These two protein chains interact to form a complex.

Sequence of protein 2:
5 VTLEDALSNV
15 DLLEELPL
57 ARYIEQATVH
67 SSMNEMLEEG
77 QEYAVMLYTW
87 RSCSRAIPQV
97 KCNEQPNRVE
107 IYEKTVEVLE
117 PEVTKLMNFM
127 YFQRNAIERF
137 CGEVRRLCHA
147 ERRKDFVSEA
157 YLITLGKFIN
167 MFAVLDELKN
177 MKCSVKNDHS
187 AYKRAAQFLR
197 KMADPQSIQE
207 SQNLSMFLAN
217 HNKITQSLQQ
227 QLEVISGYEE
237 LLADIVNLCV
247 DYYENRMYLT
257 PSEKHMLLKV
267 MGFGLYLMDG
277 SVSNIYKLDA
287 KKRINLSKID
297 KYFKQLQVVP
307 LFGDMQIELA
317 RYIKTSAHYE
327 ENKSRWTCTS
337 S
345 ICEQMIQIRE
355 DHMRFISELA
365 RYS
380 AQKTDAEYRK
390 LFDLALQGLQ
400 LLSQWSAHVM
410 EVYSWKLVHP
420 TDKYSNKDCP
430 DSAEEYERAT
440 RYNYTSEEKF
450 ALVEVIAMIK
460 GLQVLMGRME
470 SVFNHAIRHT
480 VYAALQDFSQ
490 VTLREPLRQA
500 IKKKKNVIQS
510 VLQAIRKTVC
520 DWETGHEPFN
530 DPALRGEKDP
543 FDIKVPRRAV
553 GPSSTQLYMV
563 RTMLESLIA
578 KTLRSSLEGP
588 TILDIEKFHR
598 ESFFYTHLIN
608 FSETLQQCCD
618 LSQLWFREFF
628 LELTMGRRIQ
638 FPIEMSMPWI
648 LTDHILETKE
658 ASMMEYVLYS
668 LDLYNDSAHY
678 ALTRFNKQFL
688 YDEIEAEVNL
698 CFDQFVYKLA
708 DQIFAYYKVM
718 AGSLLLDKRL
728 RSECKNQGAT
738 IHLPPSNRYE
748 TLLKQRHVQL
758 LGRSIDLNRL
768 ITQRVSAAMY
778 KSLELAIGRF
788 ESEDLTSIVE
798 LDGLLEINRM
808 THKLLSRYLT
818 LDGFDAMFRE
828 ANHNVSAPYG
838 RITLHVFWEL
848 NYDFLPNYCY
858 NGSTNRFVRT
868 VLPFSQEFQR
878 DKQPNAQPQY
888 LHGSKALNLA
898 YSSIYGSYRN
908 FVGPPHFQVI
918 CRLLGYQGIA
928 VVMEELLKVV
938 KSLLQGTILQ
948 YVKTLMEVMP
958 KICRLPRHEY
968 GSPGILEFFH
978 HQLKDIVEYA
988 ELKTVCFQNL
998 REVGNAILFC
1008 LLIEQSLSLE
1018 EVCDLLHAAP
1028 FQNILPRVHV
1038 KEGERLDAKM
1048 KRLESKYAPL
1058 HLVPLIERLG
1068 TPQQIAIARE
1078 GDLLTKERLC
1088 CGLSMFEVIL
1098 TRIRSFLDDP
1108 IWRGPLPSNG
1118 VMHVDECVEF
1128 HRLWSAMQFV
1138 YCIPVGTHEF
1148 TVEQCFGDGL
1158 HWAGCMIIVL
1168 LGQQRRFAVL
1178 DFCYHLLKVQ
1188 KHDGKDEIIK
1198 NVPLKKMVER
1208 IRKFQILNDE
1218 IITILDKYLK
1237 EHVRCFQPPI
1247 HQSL

Sequence of protein 1:
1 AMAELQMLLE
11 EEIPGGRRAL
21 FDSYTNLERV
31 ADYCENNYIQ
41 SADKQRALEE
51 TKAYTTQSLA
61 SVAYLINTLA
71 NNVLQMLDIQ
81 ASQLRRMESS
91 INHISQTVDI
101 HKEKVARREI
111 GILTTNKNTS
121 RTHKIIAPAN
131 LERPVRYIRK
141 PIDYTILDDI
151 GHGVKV

Interface contacts:
Residue R1099 in protein 2 contacts residue I112 in protein 1 (closest heavy-atom distance 4.4 Å).
Residue L1081 in protein 2 interacts with residue K104 in protein 1 (closest heavy-atom distance 4.4 Å).
Residue K1227 in protein 2 is in contact with residue N118 in protein 1 (closest heavy-atom distance 3.4 Å).
Residue L1086 in protein 2 interacts with residue T114 in protein 1 (closest heavy-atom distance 3.9 Å).
Residue I926 in protein 2 interacts with residue I110 in protein 1 (closest heavy-atom distance 3.8 Å).
Residue M1092 in protein 2 is in contact with residue I110 in protein 1 (closest heavy-atom distance 3.8 Å).
Residue S1091 in protein 2 interacts with residue T114 in protein 1 (closest heavy-atom distance 3.4 Å).
Residue S1091 in protein 2 interacts with residue K117 in protein 1 (closest heavy-atom distance 4.0 Å).
Residue V1095 in protein 2 contacts residue L113 in protein 1 (closest heavy-atom distance 3.4 Å).
Residue L1086 in protein 2 is in contact with residue I110 in protein 1 (closest heavy-atom distance 4.1 Å).
Residue I1074 in protein 2 contacts residue T97 in protein 1 (closest heavy-atom distance 4.1 Å).
Residue Q924 in protein 2 interacts with residue K102 in protein 1 (closest heavy-atom distance 4.4 Å).
Residue S1091 in protein 2 contacts residue T115 in protein 1 (closest heavy-atom distance 2.8 Å).
Residue E931 in protein 2 contacts residue I112 in protein 1 (closest heavy-atom distance 3.9 Å).
Residue A927 in protein 2 contacts residue E109 in protein 1 (closest heavy-atom distance 3.8 Å).
Residue G1089 in protein 2 interacts with residue N116 in protein 1 (closest heavy-atom distance 3.5 Å).
Residue L1080 in protein 2 interacts with residue R107 in protein 1 (closest heavy-atom distance 4.6 Å).
Residue G1089 in protein 2 contacts residue K117 in protein 1 (closest heavy-atom distance 3.0 Å).
Residue R1085 in protein 2 contacts residue R107 in protein 1 (closest heavy-atom distance 3.8 Å).
Residue E1084 in protein 2 interacts with residue R107 in protein 1 (closest heavy-atom distance 2.9 Å).
Residue G1089 in protein 2 interacts with residue T115 in protein 1 (closest heavy-atom distance 4.2 Å).
Residue L1090 in protein 2 interacts with residue T114 in protein 1 (closest heavy-atom distance 4.1 Å).
Residue Q1071 in protein 2 interacts with residue H93 in protein 1 (closest heavy-atom distance 3.7 Å).
Residue K1227 in protein 2 contacts residue N116 in protein 1 (closest heavy-atom distance 3.6 Å).
Residue L1090 in protein 2 is in contact with residue N116 in protein 1 (closest heavy-atom distance 3.5 Å).
Residue E931 in protein 2 is in contact with residue L113 in protein 1 (closest heavy-atom distance 3.8 Å).
Residue L1081 in protein 2 is in contact with residue R107 in protein 1 (closest heavy-atom distance 2.7 Å).
Residue I1074 in protein 2 is in contact with residue H93 in protein 1 (closest heavy-atom distance 3.7 Å).
Residue L1081 in protein 2 interacts with residue I100 in protein 1 (closest heavy-atom distance 4.1 Å).
Residue L1090 in protein 2 contacts residue K117 in protein 1 (closest heavy-atom distance 3.7 Å).
Residue I1074 in protein 2 interacts with residue I100 in protein 1 (closest heavy-atom distance 3.8 Å).
Residue Q924 in protein 2 is in contact with residue A106 in protein 1 (closest heavy-atom distance 3.8 Å).
Residue E1094 in protein 2 is in contact with residue T115 in protein 1 (closest heavy-atom distance 3.5 Å).
Residue L1090 in protein 2 interacts with residue T115 in protein 1 (closest heavy-atom distance 3.3 Å).
Residue L1081 in protein 2 is in contact with residue E103 in protein 1 (closest heavy-atom distance 3.8 Å).
Residue C1087 in protein 2 is in contact with residue K117 in protein 1 (closest heavy-atom distance 3.4 Å).
Residue M930 in protein 2 is in contact with residue L113 in protein 1 (closest heavy-atom distance 3.8 Å).
Residue I1074 in protein 2 interacts with residue Q96 in protein 1 (closest heavy-atom distance 3.5 Å).
Residue S1091 in protein 2 contacts residue L113 in protein 1 (closest heavy-atom distance 4.0 Å).
Residue M1092 in protein 2 is in contact with residue T114 in protein 1 (closest heavy-atom distance 3.8 Å).
Residue E1077 in protein 2 is in contact with residue I100 in protein 1 (closest heavy-atom distance 3.9 Å).
Residue M1092 in protein 2 is in contact with residue L113 in protein 1 (closest heavy-atom distance 3.3 Å).
Residue Q1070 in protein 2 contacts residue H93 in protein 1 (closest heavy-atom distance 4.4 Å).
Residue L934 in protein 2 contacts residue L113 in protein 1 (closest heavy-atom distance 4.2 Å).
Residue I1096 in protein 2 is in contact with residue L113 in protein 1 (closest heavy-atom distance 4.0 Å).
Residue R1099 in protein 2 is in contact with residue L113 in protein 1 (closest heavy-atom distance 3.8 Å).
Residue Q924 in protein 2 contacts residue V105 in protein 1 (closest heavy-atom distance 3.9 Å).
Residue V1095 in protein 2 interacts with residue T114 in protein 1 (closest heavy-atom distance 3.6 Å).
Residue V1095 in protein 2 is in contact with residue I112 in protein 1 (closest heavy-atom distance 4.3 Å).
Residue A927 in protein 2 contacts residue L113 in protein 1 (closest heavy-atom distance 3.9 Å).
Residue A927 in protein 2 interacts with residue I110 in protein 1 (closest heavy-atom distance 3.7 Å).
Residue Y923 in protein 2 is in contact with residue E103 in protein 1 (closest heavy-atom distance 3.3 Å).
Residue Y923 in protein 2 contacts residue A106 in protein 1 (closest heavy-atom distance 4.0 Å).
Residue G1078 in protein 2 interacts with residue I100 in protein 1 (closest heavy-atom distance 4.5 Å).
Residue Y923 in protein 2 interacts with residue I110 in protein 1 (closest heavy-atom distance 3.6 Å).
Residue C1088 in protein 2 interacts with residue K117 in protein 1 (closest heavy-atom distance 4.5 Å).
Residue Y923 in protein 2 interacts with residue R107 in protein 1 (closest heavy-atom distance 3.2 Å).
Residue E1077 in protein 2 is in contact with residue K104 in protein 1 (closest heavy-atom distance 3.0 Å).
Residue K1227 in protein 2 contacts residue K117 in protein 1 (closest heavy-atom distance 4.4 Å).
Residue V1095 in protein 2 is in contact with residue T115 in protein 1 (closest heavy-atom distance 3.8 Å).